Interface contacts:
Residue E45 in protein 1 is in contact with residue L29 in protein 2 (closest heavy-atom distance 4.6 Å).
Residue I50 in protein 1 interacts with residue V25 in protein 2 (closest heavy-atom distance 2.9 Å).
Residue V26 in protein 1 is in contact with residue I27 in protein 2 (closest heavy-atom distance 3.6 Å).
Residue L14 in protein 1 contacts residue I27 in protein 2 (closest heavy-atom distance 3.6 Å).
Residue L52 in protein 1 is in contact with residue T24 in protein 2 (closest heavy-atom distance 4.8 Å).
Residue E19 in protein 1 contacts residue N30 in protein 2 (closest heavy-atom distance 3.2 Å).
Residue G46 in protein 1 contacts residue K31 in protein 2 (closest heavy-atom distance 3.6 Å).
Residue V43 in protein 1 contacts residue K31 in protein 2 (closest heavy-atom distance 4.2 Å).
Residue E47 in protein 1 contacts residue L29 in protein 2 (closest heavy-atom distance 3.8 Å).
Residue D51 in protein 1 contacts residue K22 in protein 2 (closest heavy-atom distance 3.2 Å).
Residue T15 in protein 1 interacts with residue I27 in protein 2 (closest heavy-atom distance 4.3 Å).
Residue N38 in protein 1 interacts with residue K22 in protein 2 (closest heavy-atom distance 4.4 Å).
Residue L7 in protein 1 contacts residue L23 in protein 2 (closest heavy-atom distance 3.7 Å).
Residue A11 in protein 1 is in contact with residue V25 in protein 2 (closest heavy-atom distance 3.5 Å).
Residue L14 in protein 1 interacts with residue V25 in protein 2 (closest heavy-atom distance 3.7 Å).
Residue G46 in protein 1 interacts with residue I27 in protein 2 (closest heavy-atom distance 4.1 Å).
Residue F48 in protein 1 interacts with residue V25 in protein 2 (closest heavy-atom distance 3.1 Å).
Residue S54 in protein 1 contacts residue K22 in protein 2 (closest heavy-atom distance 3.4 Å).
Residue N18 in protein 1 contacts residue N30 in protein 2 (closest heavy-atom distance 4.5 Å).
Residue T15 in protein 1 contacts residue V25 in protein 2 (closest heavy-atom distance 3.8 Å).
Residue I50 in protein 1 interacts with residue T24 in protein 2 (closest heavy-atom distance 3.7 Å).
Residue L22 in protein 1 is in contact with residue K28 in protein 2 (closest heavy-atom distance 3.3 Å).
Residue L52 in protein 1 is in contact with residue L23 in protein 2 (closest heavy-atom distance 3.7 Å).
Residue V26 in protein 1 interacts with residue L29 in protein 2 (closest heavy-atom distance 3.8 Å).
Residue V23 in protein 1 contacts residue N30 in protein 2 (closest heavy-atom distance 4.9 Å).
Residue G46 in protein 1 is in contact with residue L29 in protein 2 (closest heavy-atom distance 2.8 Å).
Residue E45 in protein 1 is in contact with residue K31 in protein 2 (closest heavy-atom distance 4.2 Å).
Residue F12 in protein 1 is in contact with residue L23 in protein 2 (closest heavy-atom distance 4.7 Å).
Residue E47 in protein 1 interacts with residue I27 in protein 2 (closest heavy-atom distance 3.1 Å).
Residue F48 in protein 1 interacts with residue L29 in protein 2 (closest heavy-atom distance 3.6 Å).
Residue A11 in protein 1 contacts residue L23 in protein 2 (closest heavy-atom distance 3.6 Å).
Residue I50 in protein 1 contacts residue L23 in protein 2 (closest heavy-atom distance 5.0 Å).
Residue V23 in protein 1 is in contact with residue L29 in protein 2 (closest heavy-atom distance 5.0 Å).
Residue G46 in protein 1 is in contact with residue K28 in protein 2 (closest heavy-atom distance 3.7 Å).
Residue D51 in protein 1 interacts with residue L23 in protein 2 (closest heavy-atom distance 3.1 Å).
Residue E47 in protein 1 contacts residue K28 in protein 2 (closest heavy-atom distance 2.8 Å).
Residue I49 in protein 1 is in contact with residue I27 in protein 2 (closest heavy-atom distance 4.7 Å).
Residue L22 in protein 1 contacts residue N30 in protein 2 (closest heavy-atom distance 3.7 Å).
Residue V25 in protein 1 interacts with residue I27 in protein 2 (closest heavy-atom distance 3.7 Å).
Residue E47 in protein 1 is in contact with residue K26 in protein 2 (closest heavy-atom distance 3.4 Å).
Residue A11 in protein 1 is in contact with residue T24 in protein 2 (closest heavy-atom distance 4.9 Å).
Residue T15 in protein 1 is in contact with residue K26 in protein 2 (closest heavy-atom distance 3.5 Å).
Residue Y53 in protein 1 contacts residue K22 in protein 2 (closest heavy-atom distance 3.8 Å).
Residue E45 in protein 1 is in contact with residue K28 in protein 2 (closest heavy-atom distance 3.0 Å).
Residue F48 in protein 1 is in contact with residue K26 in protein 2 (closest heavy-atom distance 3.6 Å).
Residue L52 in protein 1 contacts residue V25 in protein 2 (closest heavy-atom distance 3.7 Å).
Residue I49 in protein 1 interacts with residue T24 in protein 2 (closest heavy-atom distance 4.0 Å).
Residue Y53 in protein 1 contacts residue L23 in protein 2 (closest heavy-atom distance 3.5 Å).
Residue E8 in protein 1 contacts residue L23 in protein 2 (closest heavy-atom distance 3.6 Å).
Residue T15 in protein 1 contacts residue K28 in protein 2 (closest heavy-atom distance 4.5 Å).
Residue I49 in protein 1 is in contact with residue V25 in protein 2 (closest heavy-atom distance 3.4 Å).
Residue N38 in protein 1 contacts residue T24 in protein 2 (closest heavy-atom distance 5.0 Å).
Residue Y53 in protein 1 is in contact with residue K20 in protein 2 (closest heavy-atom distance 3.5 Å).
Residue D51 in protein 1 is in contact with residue V25 in protein 2 (closest heavy-atom distance 4.8 Å).
Residue L22 in protein 1 is in contact with residue I27 in protein 2 (closest heavy-atom distance 3.9 Å).
Residue F48 in protein 1 is in contact with residue I27 in protein 2 (closest heavy-atom distance 3.0 Å).
Residue L22 in protein 1 is in contact with residue L29 in protein 2 (closest heavy-atom distance 3.8 Å).
Residue I49 in protein 1 is in contact with residue K26 in protein 2 (closest heavy-atom distance 3.8 Å).
Residue I50 in protein 1 contacts residue I27 in protein 2 (closest heavy-atom distance 3.6 Å).
Residue D51 in protein 1 is in contact with residue T24 in protein 2 (closest heavy-atom distance 3.1 Å).

Sequence of protein 1:
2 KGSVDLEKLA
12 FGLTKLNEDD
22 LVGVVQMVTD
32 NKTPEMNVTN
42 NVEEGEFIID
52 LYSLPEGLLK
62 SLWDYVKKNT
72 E

Sequence of protein 2:
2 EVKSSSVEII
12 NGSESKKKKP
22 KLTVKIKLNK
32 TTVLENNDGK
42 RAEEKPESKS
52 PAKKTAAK

These two protein chains interact to form a complex.